Sequence of the second protein:
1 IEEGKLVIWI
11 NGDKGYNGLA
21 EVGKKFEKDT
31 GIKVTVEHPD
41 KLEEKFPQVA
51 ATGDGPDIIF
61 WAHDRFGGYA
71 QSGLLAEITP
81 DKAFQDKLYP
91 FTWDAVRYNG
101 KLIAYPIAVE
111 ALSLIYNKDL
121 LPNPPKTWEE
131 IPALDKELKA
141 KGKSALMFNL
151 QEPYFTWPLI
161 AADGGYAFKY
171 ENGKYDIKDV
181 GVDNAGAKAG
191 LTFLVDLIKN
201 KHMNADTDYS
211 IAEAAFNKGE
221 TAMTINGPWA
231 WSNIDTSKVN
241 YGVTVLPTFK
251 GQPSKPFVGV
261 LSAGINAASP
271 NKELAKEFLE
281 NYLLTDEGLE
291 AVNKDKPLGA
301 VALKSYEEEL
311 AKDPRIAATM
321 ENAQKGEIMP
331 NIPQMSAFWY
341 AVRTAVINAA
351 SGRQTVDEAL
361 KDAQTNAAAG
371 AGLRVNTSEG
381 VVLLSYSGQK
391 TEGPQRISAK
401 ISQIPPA

Residue-level contacts at the interface:
Residue T419 in the first protein interacts with residue L383 in the second protein (closest heavy-atom distance 2.8 Å).
Residue L233 in the first protein contacts residue I401 in the second protein (closest heavy-atom distance 3.4 Å).
Residue E207 in the first protein contacts residue S398 in the second protein (closest heavy-atom distance 3.4 Å).
Residue Y418 in the first protein interacts with residue V382 in the second protein (closest heavy-atom distance 3.7 Å).
Residue T210 in the first protein interacts with residue Q395 in the second protein (closest heavy-atom distance 3.4 Å).
Residue T210 in the first protein is in contact with residue R396 in the second protein (closest heavy-atom distance 3.3 Å).
Residue L334 in the first protein interacts with residue Y386 in the second protein (closest heavy-atom distance 3.2 Å).
Residue G230 in the first protein interacts with residue A399 in the second protein (closest heavy-atom distance 3.1 Å).
Residue L336 in the first protein is in contact with residue T365 in the second protein (closest heavy-atom distance 3.7 Å).
Residue G338 in the first protein is in contact with residue K361 in the second protein (closest heavy-atom distance 3.3 Å).
Residue T417 in the first protein is in contact with residue L384 in the second protein (closest heavy-atom distance 3.5 Å).
Residue R393 in the first protein is in contact with residue V382 in the second protein (closest heavy-atom distance 3.6 Å).
Residue I280 in the first protein contacts residue I404 in the second protein (closest heavy-atom distance 3.6 Å).
Residue Q281 in the first protein interacts with residue I404 in the second protein (closest heavy-atom distance 2.9 Å).
Residue V211 in the first protein contacts residue Q395 in the second protein (closest heavy-atom distance 3.1 Å).
Residue F184 in the first protein is in contact with residue S402 in the second protein (closest heavy-atom distance 3.6 Å).
Residue T417 in the first protein interacts with residue L383 in the second protein (closest heavy-atom distance 3.4 Å).
Residue A232 in the first protein interacts with residue S402 in the second protein (closest heavy-atom distance 3.3 Å).
Residue F209 in the first protein is in contact with residue R396 in the second protein (closest heavy-atom distance 3.6 Å).
Residue T419 in the first protein contacts residue V382 in the second protein (closest heavy-atom distance 3.6 Å).
Residue F209 in the first protein is in contact with residue Q395 in the second protein (closest heavy-atom distance 3.7 Å).
Residue M231 in the first protein contacts residue K400 in the second protein (closest heavy-atom distance 3.5 Å).
Residue R393 in the first protein is in contact with residue V381 in the second protein (closest heavy-atom distance 2.9 Å).
Residue N337 in the first protein is in contact with residue L373 in the second protein (closest heavy-atom distance 3.8 Å).
Residue L336 in the first protein contacts residue Y386 in the second protein (closest heavy-atom distance 3.7 Å).
Residue E208 in the first protein contacts residue I397 in the second protein (closest heavy-atom distance 3.4 Å).
Residue A343 in the first protein interacts with residue L384 in the second protein (closest heavy-atom distance 3.8 Å).
Residue P234 in the first protein is in contact with residue S402 in the second protein (closest heavy-atom distance 3.5 Å).
Residue D381 in the first protein interacts with residue T377 in the second protein (closest heavy-atom distance 3.3 Å).
Residue I280 in the first protein interacts with residue P405 in the second protein (closest heavy-atom distance 3.8 Å).
Residue L336 in the first protein contacts residue L384 in the second protein (closest heavy-atom distance 3.5 Å).
Residue P420 in the first protein contacts residue V381 in the second protein (closest heavy-atom distance 3.6 Å).
Residue R393 in the first protein is in contact with residue G380 in the second protein (closest heavy-atom distance 3.7 Å).
Residue E208 in the first protein is in contact with residue R396 in the second protein (closest heavy-atom distance 3.5 Å).
Residue E207 in the first protein interacts with residue I397 in the second protein (closest heavy-atom distance 3.1 Å).
Residue T417 in the first protein contacts residue S385 in the second protein (closest heavy-atom distance 2.7 Å).
Residue L264 in the first protein contacts residue I404 in the second protein (closest heavy-atom distance 3.6 Å).
Residue T415 in the first protein is in contact with residue Y386 in the second protein (closest heavy-atom distance 3.5 Å).
Residue R393 in the first protein contacts residue E379 in the second protein (closest heavy-atom distance 3.2 Å).
Residue Q281 in the first protein interacts with residue P406 in the second protein (closest heavy-atom distance 3.6 Å).
Residue E207 in the first protein interacts with residue A399 in the second protein (closest heavy-atom distance 2.9 Å).
Residue A232 in the first protein interacts with residue K400 in the second protein (closest heavy-atom distance 3.4 Å).
Residue F416 in the first protein contacts residue L384 in the second protein (closest heavy-atom distance 3.8 Å).
Residue F209 in the first protein interacts with residue I397 in the second protein (closest heavy-atom distance 3.3 Å).
Residue P234 in the first protein is in contact with residue I404 in the second protein (closest heavy-atom distance 3.8 Å).
Residue A232 in the first protein contacts residue I401 in the second protein (closest heavy-atom distance 3.3 Å).
Residue A232 in the first protein interacts with residue A399 in the second protein (closest heavy-atom distance 3.7 Å).
Residue I382 in the first protein is in contact with residue T377 in the second protein (closest heavy-atom distance 3.5 Å).
Residue L414 in the first protein is in contact with residue G388 in the second protein (closest heavy-atom distance 3.4 Å).
Residue T415 in the first protein interacts with residue S387 in the second protein (closest heavy-atom distance 3.2 Å).
Residue Y418 in the first protein interacts with residue L384 in the second protein (closest heavy-atom distance 3.6 Å).
Residue Q281 in the first protein is in contact with residue P405 in the second protein (closest heavy-atom distance 3.3 Å).
Residue Q335 in the first protein interacts with residue Y386 in the second protein (closest heavy-atom distance 3.5 Å).
Residue F416 in the first protein contacts residue S385 in the second protein (closest heavy-atom distance 3.6 Å).
Residue Y418 in the first protein interacts with residue L383 in the second protein (closest heavy-atom distance 3.6 Å).
Residue E421 in the first protein contacts residue V381 in the second protein (closest heavy-atom distance 2.9 Å).
Residue E207 in the first protein contacts residue K400 in the second protein (closest heavy-atom distance 2.8 Å).
Residue R386 in the first protein is in contact with residue E379 in the second protein (closest heavy-atom distance 2.9 Å).
Residue I279 in the first protein is in contact with residue P405 in the second protein (closest heavy-atom distance 3.4 Å).
Residue I382 in the first protein is in contact with residue E379 in the second protein (closest heavy-atom distance 3.6 Å).

Sequence of the first protein:
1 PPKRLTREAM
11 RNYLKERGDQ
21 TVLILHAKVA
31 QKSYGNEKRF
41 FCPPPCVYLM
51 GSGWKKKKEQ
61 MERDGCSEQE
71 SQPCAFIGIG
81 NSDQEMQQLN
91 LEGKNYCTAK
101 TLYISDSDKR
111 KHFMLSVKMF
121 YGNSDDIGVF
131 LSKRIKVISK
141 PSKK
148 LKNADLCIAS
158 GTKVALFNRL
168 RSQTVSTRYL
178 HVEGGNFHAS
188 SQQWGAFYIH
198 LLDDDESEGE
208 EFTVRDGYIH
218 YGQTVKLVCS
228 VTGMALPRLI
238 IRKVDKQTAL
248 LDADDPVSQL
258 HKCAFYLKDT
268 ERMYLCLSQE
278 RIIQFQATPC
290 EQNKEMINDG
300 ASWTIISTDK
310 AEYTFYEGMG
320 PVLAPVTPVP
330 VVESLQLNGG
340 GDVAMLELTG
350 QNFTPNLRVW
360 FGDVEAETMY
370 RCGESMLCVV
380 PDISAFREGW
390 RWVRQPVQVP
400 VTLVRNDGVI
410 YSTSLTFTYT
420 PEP

These two protein chains interact to form a complex.